Sequence of protein 2:
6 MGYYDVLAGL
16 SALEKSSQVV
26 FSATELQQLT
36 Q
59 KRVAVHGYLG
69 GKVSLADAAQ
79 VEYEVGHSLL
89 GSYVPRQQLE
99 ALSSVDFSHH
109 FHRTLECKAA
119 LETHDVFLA

These two protein chains interact to form a complex.

Sequence of protein 1:
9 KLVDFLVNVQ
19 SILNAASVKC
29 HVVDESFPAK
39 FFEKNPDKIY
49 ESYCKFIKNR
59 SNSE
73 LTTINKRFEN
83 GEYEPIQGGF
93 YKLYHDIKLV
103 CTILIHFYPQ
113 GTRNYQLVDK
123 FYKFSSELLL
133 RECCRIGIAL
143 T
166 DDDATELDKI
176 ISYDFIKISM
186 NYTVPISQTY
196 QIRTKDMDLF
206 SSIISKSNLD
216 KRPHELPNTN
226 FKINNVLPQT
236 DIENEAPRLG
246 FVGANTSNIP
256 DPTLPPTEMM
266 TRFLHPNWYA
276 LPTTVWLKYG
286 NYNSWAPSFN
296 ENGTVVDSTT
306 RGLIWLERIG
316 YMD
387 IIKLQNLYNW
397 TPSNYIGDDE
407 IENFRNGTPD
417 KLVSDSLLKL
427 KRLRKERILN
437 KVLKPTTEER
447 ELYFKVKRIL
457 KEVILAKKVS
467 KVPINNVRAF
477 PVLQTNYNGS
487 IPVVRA

Interface contacts:
Residue T262 in protein 1 is in contact with residue R60 in protein 2 (closest heavy-atom distance 3.9 Å).
Residue T251 in protein 1 is in contact with residue V92 in protein 2 (closest heavy-atom distance 3.1 Å).
Residue N484 in protein 1 contacts residue S102 in protein 2 (closest heavy-atom distance 4.1 Å).
Residue E240 in protein 1 interacts with residue S106 in protein 2 (closest heavy-atom distance 4.5 Å).
Residue G245 in protein 1 interacts with residue L88 in protein 2 (closest heavy-atom distance 4.3 Å).
Residue R243 in protein 1 is in contact with residue L87 in protein 2 (closest heavy-atom distance 3.5 Å).
Residue I254 in protein 1 contacts residue Y66 in protein 2 (closest heavy-atom distance 4.1 Å).
Residue T258 in protein 1 is in contact with residue R60 in protein 2 (closest heavy-atom distance 4.3 Å).
Residue F246 in protein 1 is in contact with residue L97 in protein 2 (closest heavy-atom distance 4.1 Å).
Residue E263 in protein 1 interacts with residue L67 in protein 2 (closest heavy-atom distance 3.4 Å).
Residue P255 in protein 1 is in contact with residue H64 in protein 2 (closest heavy-atom distance 3.6 Å).
Residue P260 in protein 1 interacts with residue A62 in protein 2 (closest heavy-atom distance 3.7 Å).
Residue R267 in protein 1 contacts residue G68 in protein 2 (closest heavy-atom distance 3.4 Å).
Residue A249 in protein 1 interacts with residue L88 in protein 2 (closest heavy-atom distance 4.0 Å).
Residue N250 in protein 1 is in contact with residue Y91 in protein 2 (closest heavy-atom distance 3.7 Å).
Residue P255 in protein 1 contacts residue Y66 in protein 2 (closest heavy-atom distance 3.6 Å).
Residue E263 in protein 1 contacts residue R60 in protein 2 (closest heavy-atom distance 4.0 Å).
Residue F246 in protein 1 is in contact with residue L87 in protein 2 (closest heavy-atom distance 4.6 Å).
Residue R267 in protein 1 contacts residue G69 in protein 2 (closest heavy-atom distance 4.3 Å).
Residue N250 in protein 1 contacts residue S90 in protein 2 (closest heavy-atom distance 3.7 Å).
Residue D256 in protein 1 is in contact with residue H85 in protein 2 (closest heavy-atom distance 2.8 Å).
Residue P242 in protein 1 interacts with residue F109 in protein 2 (closest heavy-atom distance 4.2 Å).
Residue G245 in protein 1 interacts with residue L87 in protein 2 (closest heavy-atom distance 4.2 Å).
Residue P261 in protein 1 interacts with residue L67 in protein 2 (closest heavy-atom distance 4.1 Å).
Residue F246 in protein 1 is in contact with residue L88 in protein 2 (closest heavy-atom distance 3.8 Å).
Residue P260 in protein 1 interacts with residue H64 in protein 2 (closest heavy-atom distance 3.5 Å).
Residue L259 in protein 1 contacts residue V63 in protein 2 (closest heavy-atom distance 4.6 Å).
Residue D256 in protein 1 interacts with residue V83 in protein 2 (closest heavy-atom distance 3.8 Å).
Residue S252 in protein 1 is in contact with residue Y91 in protein 2 (closest heavy-atom distance 3.1 Å).
Residue T251 in protein 1 contacts residue Y91 in protein 2 (closest heavy-atom distance 4.4 Å).
Residue T262 in protein 1 interacts with residue L67 in protein 2 (closest heavy-atom distance 4.0 Å).
Residue F246 in protein 1 is in contact with residue S101 in protein 2 (closest heavy-atom distance 4.4 Å).
Residue F246 in protein 1 interacts with residue F105 in protein 2 (closest heavy-atom distance 3.6 Å).
Residue N253 in protein 1 contacts residue Y66 in protein 2 (closest heavy-atom distance 4.0 Å).
Residue F180 in protein 1 contacts residue E19 in protein 2 (closest heavy-atom distance 3.5 Å).
Residue T251 in protein 1 contacts residue L97 in protein 2 (closest heavy-atom distance 3.6 Å).
Residue R267 in protein 1 interacts with residue L67 in protein 2 (closest heavy-atom distance 3.9 Å).
Residue T258 in protein 1 contacts residue H85 in protein 2 (closest heavy-atom distance 4.1 Å).
Residue N250 in protein 1 is in contact with residue V92 in protein 2 (closest heavy-atom distance 3.1 Å).
Residue P260 in protein 1 is in contact with residue V63 in protein 2 (closest heavy-atom distance 2.9 Å).
Residue P260 in protein 1 interacts with residue V61 in protein 2 (closest heavy-atom distance 3.5 Å).
Residue L259 in protein 1 is in contact with residue H64 in protein 2 (closest heavy-atom distance 3.4 Å).
Residue E240 in protein 1 is in contact with residue H110 in protein 2 (closest heavy-atom distance 3.7 Å).
Residue R243 in protein 1 is in contact with residue E114 in protein 2 (closest heavy-atom distance 3.6 Å).
Residue P261 in protein 1 interacts with residue H64 in protein 2 (closest heavy-atom distance 3.2 Å).
Residue P242 in protein 1 is in contact with residue S106 in protein 2 (closest heavy-atom distance 3.9 Å).
Residue P260 in protein 1 is in contact with residue R60 in protein 2 (closest heavy-atom distance 3.6 Å).
Residue A249 in protein 1 is in contact with residue L97 in protein 2 (closest heavy-atom distance 4.0 Å).
Residue A249 in protein 1 contacts residue V92 in protein 2 (closest heavy-atom distance 4.6 Å).
Residue P261 in protein 1 interacts with residue V63 in protein 2 (closest heavy-atom distance 4.2 Å).
Residue P261 in protein 1 interacts with residue A62 in protein 2 (closest heavy-atom distance 3.6 Å).
Residue R243 in protein 1 contacts residue F109 in protein 2 (closest heavy-atom distance 3.9 Å).
Residue F246 in protein 1 is in contact with residue F109 in protein 2 (closest heavy-atom distance 3.8 Å).
Residue A241 in protein 1 contacts residue S106 in protein 2 (closest heavy-atom distance 4.1 Å).
Residue F246 in protein 1 is in contact with residue S102 in protein 2 (closest heavy-atom distance 4.3 Å).
Residue R243 in protein 1 interacts with residue L113 in protein 2 (closest heavy-atom distance 3.8 Å).
Residue T251 in protein 1 interacts with residue R94 in protein 2 (closest heavy-atom distance 3.5 Å).
Residue T251 in protein 1 contacts residue P93 in protein 2 (closest heavy-atom distance 4.0 Å).
Residue F246 in protein 1 interacts with residue L100 in protein 2 (closest heavy-atom distance 4.1 Å).
Residue N484 in protein 1 interacts with residue V103 in protein 2 (closest heavy-atom distance 3.3 Å).